Sequence of the second protein:
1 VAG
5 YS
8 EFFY

Sequence of the first protein:
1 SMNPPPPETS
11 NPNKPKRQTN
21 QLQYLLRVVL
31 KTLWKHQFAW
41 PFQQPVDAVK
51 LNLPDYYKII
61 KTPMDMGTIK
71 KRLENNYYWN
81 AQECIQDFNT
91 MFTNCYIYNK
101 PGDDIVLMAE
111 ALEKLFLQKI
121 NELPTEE

This data describes a binding interaction between two proteins.

Residue-level contacts at the interface:
Residue L51 in the first protein contacts residue G3 in the second protein (closest heavy-atom distance 4.5 Å).
Residue L51 in the first protein interacts with residue Y5 in the second protein (closest heavy-atom distance 3.3 Å).
Residue W40 in the first protein is in contact with residue Y5 in the second protein (closest heavy-atom distance 3.4 Å).
Residue Y98 in the first protein interacts with residue G3 in the second protein (closest heavy-atom distance 4.7 Å).
Residue L53 in the first protein is in contact with residue G3 in the second protein (closest heavy-atom distance 3.8 Å).